These two protein chains interact to form a complex.

Sequence of chain B:
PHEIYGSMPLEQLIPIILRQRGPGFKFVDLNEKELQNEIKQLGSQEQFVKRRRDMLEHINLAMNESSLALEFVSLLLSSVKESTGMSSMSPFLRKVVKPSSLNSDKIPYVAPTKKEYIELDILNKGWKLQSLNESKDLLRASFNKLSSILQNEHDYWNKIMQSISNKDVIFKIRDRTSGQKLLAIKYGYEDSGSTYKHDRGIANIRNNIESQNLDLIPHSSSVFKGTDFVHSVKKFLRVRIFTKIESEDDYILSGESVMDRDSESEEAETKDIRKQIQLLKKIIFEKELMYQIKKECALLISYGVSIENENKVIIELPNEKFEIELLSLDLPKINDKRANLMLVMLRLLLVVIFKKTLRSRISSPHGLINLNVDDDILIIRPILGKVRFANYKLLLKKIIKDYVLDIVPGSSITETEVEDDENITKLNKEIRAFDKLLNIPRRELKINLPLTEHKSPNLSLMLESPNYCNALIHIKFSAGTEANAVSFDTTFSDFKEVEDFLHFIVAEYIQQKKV

Residue-level contacts at the interface:
Residue E92 in chain B is in contact with residue Q133 in chain A (closest heavy-atom distance 3.6 Å).
Residue E92 in chain B contacts residue E137 in chain A (closest heavy-atom distance 4.6 Å).
Residue G95 in chain B contacts residue Q133 in chain A (closest heavy-atom distance 4.0 Å).
Residue H91 in chain B contacts residue Q133 in chain A (closest heavy-atom distance 3.2 Å).
Residue H91 in chain B contacts residue E132 in chain A (closest heavy-atom distance 3.3 Å).

Sequence of chain A:
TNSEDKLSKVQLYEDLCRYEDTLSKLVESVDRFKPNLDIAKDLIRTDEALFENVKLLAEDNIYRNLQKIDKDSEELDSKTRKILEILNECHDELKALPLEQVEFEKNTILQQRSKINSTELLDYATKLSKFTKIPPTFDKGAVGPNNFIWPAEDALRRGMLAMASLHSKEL